Sequence of protein 1:
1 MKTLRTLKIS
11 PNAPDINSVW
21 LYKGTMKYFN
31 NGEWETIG

These two protein chains interact to form a complex.

Sequence of protein 2:
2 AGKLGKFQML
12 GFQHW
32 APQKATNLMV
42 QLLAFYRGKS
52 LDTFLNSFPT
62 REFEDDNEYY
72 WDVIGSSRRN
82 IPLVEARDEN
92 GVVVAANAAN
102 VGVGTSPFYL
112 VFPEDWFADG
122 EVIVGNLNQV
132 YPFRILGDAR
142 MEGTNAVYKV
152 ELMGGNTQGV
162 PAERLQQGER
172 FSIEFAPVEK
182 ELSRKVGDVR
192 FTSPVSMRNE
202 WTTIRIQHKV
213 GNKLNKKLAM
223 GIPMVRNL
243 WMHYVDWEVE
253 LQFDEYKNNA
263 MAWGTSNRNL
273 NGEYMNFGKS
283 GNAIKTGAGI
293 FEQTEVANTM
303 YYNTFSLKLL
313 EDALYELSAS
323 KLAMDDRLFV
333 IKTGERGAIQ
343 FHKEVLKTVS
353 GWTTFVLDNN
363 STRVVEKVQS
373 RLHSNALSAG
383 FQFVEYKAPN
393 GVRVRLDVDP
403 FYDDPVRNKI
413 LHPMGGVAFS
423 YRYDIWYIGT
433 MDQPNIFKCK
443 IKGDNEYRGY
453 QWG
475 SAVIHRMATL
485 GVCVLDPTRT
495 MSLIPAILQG

Contacts between the two chains:
Residue T355 in protein 2 is in contact with residue T3 in protein 1 (closest heavy-atom distance 3.3 Å).
Residue T355 in protein 2 contacts residue K2 in protein 1 (closest heavy-atom distance 4.5 Å).
Residue V358 in protein 2 contacts residue R5 in protein 1 (closest heavy-atom distance 3.9 Å).
Residue T355 in protein 2 is in contact with residue M1 in protein 1 (closest heavy-atom distance 3.4 Å).
Residue S352 in protein 2 is in contact with residue N17 in protein 1 (closest heavy-atom distance 4.3 Å).